Contacts between the two chains:
Residue W83 in chain B contacts residue Y56 in chain A (closest heavy-atom distance 2.8 Å).
Residue S13 in chain B interacts with residue L11 in chain A (closest heavy-atom distance 4.0 Å).
Residue W83 in chain B contacts residue P65 in chain A (closest heavy-atom distance 3.7 Å).
Residue H18 in chain B contacts residue Y56 in chain A (closest heavy-atom distance 3.2 Å).
Residue F4 in chain B interacts with residue S10 in chain A (closest heavy-atom distance 3.9 Å).
Residue H18 in chain B interacts with residue D48 in chain A (closest heavy-atom distance 2.8 Å).
Residue D2 in chain B contacts residue R67 in chain A (closest heavy-atom distance 3.2 Å).
Residue P14 in chain B contacts residue L11 in chain A (closest heavy-atom distance 3.8 Å).
Residue V16 in chain B interacts with residue R32 in chain A (closest heavy-atom distance 4.0 Å).
Residue H18 in chain B interacts with residue I52 in chain A (closest heavy-atom distance 3.4 Å).
Residue A60 in chain B contacts residue F59 in chain A (closest heavy-atom distance 3.8 Å).
Residue G61 in chain B interacts with residue E62 in chain A (closest heavy-atom distance 4.1 Å).
Residue V16 in chain B is in contact with residue D48 in chain A (closest heavy-atom distance 3.0 Å).
Residue P14 in chain B interacts with residue R34 in chain A (closest heavy-atom distance 3.6 Å).
Residue R37 in chain B contacts residue E62 in chain A (closest heavy-atom distance 3.0 Å).
Residue H7 in chain B is in contact with residue V9 in chain A (closest heavy-atom distance 4.0 Å).
Residue V16 in chain B is in contact with residue E49 in chain A (closest heavy-atom distance 3.4 Å).
Residue Q39 in chain B is in contact with residue T55 in chain A (closest heavy-atom distance 2.9 Å).
Residue Y19 in chain B is in contact with residue I52 in chain A (closest heavy-atom distance 4.4 Å).
Residue A15 in chain B interacts with residue P65 in chain A (closest heavy-atom distance 2.6 Å).
Residue H18 in chain B interacts with residue L46 in chain A (closest heavy-atom distance 3.2 Å).
Residue H7 in chain B contacts residue L11 in chain A (closest heavy-atom distance 3.6 Å).
Residue V81 in chain B contacts residue V54 in chain A (closest heavy-atom distance 4.0 Å).
Residue P14 in chain B interacts with residue P65 in chain A (closest heavy-atom distance 3.3 Å).
Residue F4 in chain B is in contact with residue V9 in chain A (closest heavy-atom distance 3.3 Å).
Residue P14 in chain B interacts with residue V66 in chain A (closest heavy-atom distance 4.6 Å).
Residue H18 in chain B is in contact with residue T53 in chain A (closest heavy-atom distance 3.9 Å).
Residue E12 in chain B is in contact with residue E12 in chain A (closest heavy-atom distance 3.0 Å).
Residue F4 in chain B contacts residue R34 in chain A (closest heavy-atom distance 3.5 Å).
Residue D2 in chain B interacts with residue R32 in chain A (closest heavy-atom distance 3.5 Å).
Residue Q39 in chain B is in contact with residue Y56 in chain A (closest heavy-atom distance 3.6 Å).
Residue A15 in chain B interacts with residue R67 in chain A (closest heavy-atom distance 2.7 Å).
Residue W83 in chain B interacts with residue L64 in chain A (closest heavy-atom distance 4.2 Å).
Residue F4 in chain B is in contact with residue L11 in chain A (closest heavy-atom distance 3.6 Å).
Residue V81 in chain B is in contact with residue Y56 in chain A (closest heavy-atom distance 3.6 Å).
Residue M1 in chain B contacts residue R31 in chain A (closest heavy-atom distance 3.3 Å).
Residue A15 in chain B is in contact with residue V66 in chain A (closest heavy-atom distance 3.5 Å).
Residue R37 in chain B contacts residue T57 in chain A (closest heavy-atom distance 3.8 Å).
Residue M1 in chain B contacts residue A30 in chain A (closest heavy-atom distance 3.2 Å).
Residue Q39 in chain B interacts with residue T57 in chain A (closest heavy-atom distance 3.5 Å).
Residue G61 in chain B contacts residue F59 in chain A (closest heavy-atom distance 3.7 Å).
Residue E20 in chain B is in contact with residue V54 in chain A (closest heavy-atom distance 3.9 Å).
Residue V3 in chain B is in contact with residue E84 in chain A (closest heavy-atom distance 3.3 Å).
Residue V16 in chain B contacts residue R67 in chain A (closest heavy-atom distance 3.9 Å).
Residue S10 in chain B interacts with residue E12 in chain A (closest heavy-atom distance 3.4 Å).
Residue M1 in chain B interacts with residue R32 in chain A (closest heavy-atom distance 3.9 Å).
Residue H18 in chain B interacts with residue V54 in chain A (closest heavy-atom distance 3.4 Å).
Residue R37 in chain B contacts residue L64 in chain A (closest heavy-atom distance 3.9 Å).
Residue R17 in chain B contacts residue D48 in chain A (closest heavy-atom distance 3.5 Å).
Residue W83 in chain B is in contact with residue V66 in chain A (closest heavy-atom distance 4.4 Å).
Residue R37 in chain B is in contact with residue Y56 in chain A (closest heavy-atom distance 4.1 Å).
Residue F4 in chain B contacts residue R67 in chain A (closest heavy-atom distance 3.4 Å).
Residue S13 in chain B interacts with residue E12 in chain A (closest heavy-atom distance 4.4 Å).
Residue H18 in chain B interacts with residue R47 in chain A (closest heavy-atom distance 4.2 Å).
Residue F4 in chain B contacts residue E84 in chain A (closest heavy-atom distance 3.7 Å).
Residue R17 in chain B contacts residue T50 in chain A (closest heavy-atom distance 3.9 Å).
Residue H18 in chain B contacts residue V66 in chain A (closest heavy-atom distance 4.4 Å).
Residue R37 in chain B interacts with residue V58 in chain A (closest heavy-atom distance 3.8 Å).
Residue H7 in chain B contacts residue S10 in chain A (closest heavy-atom distance 4.5 Å).
Residue M1 in chain B is in contact with residue L29 in chain A (closest heavy-atom distance 4.5 Å).

These two protein chains interact to form a complex.

Sequence of chain B:
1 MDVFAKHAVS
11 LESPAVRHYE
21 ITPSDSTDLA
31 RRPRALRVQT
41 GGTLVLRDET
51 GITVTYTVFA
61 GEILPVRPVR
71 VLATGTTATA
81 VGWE

Sequence of chain A:
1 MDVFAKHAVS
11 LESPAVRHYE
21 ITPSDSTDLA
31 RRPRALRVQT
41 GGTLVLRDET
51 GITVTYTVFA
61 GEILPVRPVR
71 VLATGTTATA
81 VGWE